Sequence of protein 1:
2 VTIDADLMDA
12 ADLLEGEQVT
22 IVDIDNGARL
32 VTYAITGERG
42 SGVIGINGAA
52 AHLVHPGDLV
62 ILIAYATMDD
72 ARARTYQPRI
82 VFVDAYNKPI

Sequence of protein 2:
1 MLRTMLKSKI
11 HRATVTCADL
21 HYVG

Interface contacts:
Residue V61 in protein 1 is in contact with residue R12 in protein 2 (closest heavy-atom distance 3.2 Å).
Residue Y77 in protein 1 is in contact with residue K7 in protein 2 (closest heavy-atom distance 3.5 Å).
Residue I45 in protein 1 interacts with residue T14 in protein 2 (closest heavy-atom distance 3.6 Å).
Residue R80 in protein 1 is in contact with residue S8 in protein 2 (closest heavy-atom distance 3.3 Å).
Residue D71 in protein 1 is in contact with residue M1 in protein 2 (closest heavy-atom distance 2.9 Å).
Residue R80 in protein 1 is in contact with residue K9 in protein 2 (closest heavy-atom distance 3.0 Å).
Residue I45 in protein 1 interacts with residue T16 in protein 2 (closest heavy-atom distance 3.0 Å).
Residue T68 in protein 1 is in contact with residue R3 in protein 2 (closest heavy-atom distance 3.5 Å).
Residue G49 in protein 1 interacts with residue L20 in protein 2 (closest heavy-atom distance 3.4 Å).
Residue Y66 in protein 1 is in contact with residue M5 in protein 2 (closest heavy-atom distance 3.2 Å).
Residue D59 in protein 1 interacts with residue V15 in protein 2 (closest heavy-atom distance 2.9 Å).
Residue A74 in protein 1 is in contact with residue M5 in protein 2 (closest heavy-atom distance 3.5 Å).
Residue A12 in protein 1 contacts residue S8 in protein 2 (closest heavy-atom distance 2.7 Å).
Residue A65 in protein 1 contacts residue S8 in protein 2 (closest heavy-atom distance 3.0 Å).
Residue V82 in protein 1 is in contact with residue H11 in protein 2 (closest heavy-atom distance 3.0 Å).
Residue A67 in protein 1 interacts with residue M5 in protein 2 (closest heavy-atom distance 2.8 Å).
Residue L63 in protein 1 is in contact with residue I10 in protein 2 (closest heavy-atom distance 2.9 Å).
Residue I81 in protein 1 interacts with residue K9 in protein 2 (closest heavy-atom distance 3.5 Å).
Residue V44 in protein 1 is in contact with residue T16 in protein 2 (closest heavy-atom distance 3.6 Å).
Residue G49 in protein 1 contacts residue D19 in protein 2 (closest heavy-atom distance 2.8 Å).
Residue N88 in protein 1 contacts residue A13 in protein 2 (closest heavy-atom distance 3.3 Å).
Residue L60 in protein 1 is in contact with residue R12 in protein 2 (closest heavy-atom distance 3.4 Å).
Residue D13 in protein 1 is in contact with residue K7 in protein 2 (closest heavy-atom distance 2.8 Å).
Residue I47 in protein 1 interacts with residue C17 in protein 2 (closest heavy-atom distance 2.9 Å).
Residue H53 in protein 1 contacts residue L20 in protein 2 (closest heavy-atom distance 3.5 Å).
Residue E18 in protein 1 is in contact with residue K7 in protein 2 (closest heavy-atom distance 2.6 Å).
Residue A67 in protein 1 contacts residue R3 in protein 2 (closest heavy-atom distance 3.5 Å).
Residue M69 in protein 1 is in contact with residue L2 in protein 2 (closest heavy-atom distance 3.5 Å).
Residue N48 in protein 1 interacts with residue Y22 in protein 2 (closest heavy-atom distance 3.5 Å).
Residue V84 in protein 1 contacts residue H11 in protein 2 (closest heavy-atom distance 3.5 Å).
Residue R80 in protein 1 interacts with residue K7 in protein 2 (closest heavy-atom distance 2.7 Å).
Residue G58 in protein 1 is in contact with residue V15 in protein 2 (closest heavy-atom distance 2.7 Å).
Residue I45 in protein 1 is in contact with residue V15 in protein 2 (closest heavy-atom distance 3.5 Å).
Residue I45 in protein 1 is in contact with residue C17 in protein 2 (closest heavy-atom distance 3.5 Å).
Residue D71 in protein 1 interacts with residue R3 in protein 2 (closest heavy-atom distance 3.4 Å).
Residue N88 in protein 1 is in contact with residue T14 in protein 2 (closest heavy-atom distance 2.7 Å).
Residue H56 in protein 1 contacts residue V15 in protein 2 (closest heavy-atom distance 3.4 Å).
Residue M69 in protein 1 contacts residue R3 in protein 2 (closest heavy-atom distance 3.1 Å).
Residue G43 in protein 1 interacts with residue T16 in protein 2 (closest heavy-atom distance 3.3 Å).
Residue N88 in protein 1 contacts residue T16 in protein 2 (closest heavy-atom distance 3.5 Å).
Residue I47 in protein 1 is in contact with residue A18 in protein 2 (closest heavy-atom distance 2.9 Å).
Residue P79 in protein 1 contacts residue K7 in protein 2 (closest heavy-atom distance 3.4 Å).
Residue A67 in protein 1 is in contact with residue T4 in protein 2 (closest heavy-atom distance 3.4 Å).
Residue V82 in protein 1 is in contact with residue K9 in protein 2 (closest heavy-atom distance 2.8 Å).
Residue V84 in protein 1 interacts with residue R12 in protein 2 (closest heavy-atom distance 3.6 Å).
Residue V82 in protein 1 is in contact with residue I10 in protein 2 (closest heavy-atom distance 3.5 Å).
Residue L60 in protein 1 contacts residue T14 in protein 2 (closest heavy-atom distance 3.4 Å).
Residue I64 in protein 1 interacts with residue S8 in protein 2 (closest heavy-atom distance 3.4 Å).
Residue V61 in protein 1 contacts residue A13 in protein 2 (closest heavy-atom distance 2.8 Å).
Residue I47 in protein 1 interacts with residue D19 in protein 2 (closest heavy-atom distance 2.9 Å).
Residue N48 in protein 1 is in contact with residue D19 in protein 2 (closest heavy-atom distance 3.4 Å).
Residue D59 in protein 1 interacts with residue T14 in protein 2 (closest heavy-atom distance 3.5 Å).
Residue G46 in protein 1 contacts residue C17 in protein 2 (closest heavy-atom distance 3.2 Å).
Residue I62 in protein 1 interacts with residue I10 in protein 2 (closest heavy-atom distance 3.4 Å).
Residue P79 in protein 1 is in contact with residue L6 in protein 2 (closest heavy-atom distance 3.4 Å).
Residue T68 in protein 1 interacts with residue L2 in protein 2 (closest heavy-atom distance 3.4 Å).
Residue P57 in protein 1 contacts residue V15 in protein 2 (closest heavy-atom distance 3.4 Å).
Residue L63 in protein 1 is in contact with residue K9 in protein 2 (closest heavy-atom distance 3.2 Å).
Residue L60 in protein 1 interacts with residue A13 in protein 2 (closest heavy-atom distance 3.3 Å).
Residue A65 in protein 1 is in contact with residue K7 in protein 2 (closest heavy-atom distance 3.0 Å).

This data describes a binding interaction between two proteins.